Sequence of protein 1:
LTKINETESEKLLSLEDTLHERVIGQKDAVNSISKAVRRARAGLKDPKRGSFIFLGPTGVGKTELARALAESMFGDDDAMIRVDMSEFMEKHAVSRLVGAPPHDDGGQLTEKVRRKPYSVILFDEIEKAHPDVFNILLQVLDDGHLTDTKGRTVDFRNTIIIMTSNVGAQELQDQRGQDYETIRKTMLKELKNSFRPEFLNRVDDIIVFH

Contacts between the two chains:
Residue E6 in protein 1 contacts residue I144 in protein 2 (closest heavy-atom distance 4.7 Å).

Sequence of protein 2:
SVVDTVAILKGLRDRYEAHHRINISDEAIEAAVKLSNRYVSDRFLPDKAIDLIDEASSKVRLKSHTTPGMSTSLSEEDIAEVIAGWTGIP

The following describes two proteins that form a bound complex.